Sequence of protein 1:
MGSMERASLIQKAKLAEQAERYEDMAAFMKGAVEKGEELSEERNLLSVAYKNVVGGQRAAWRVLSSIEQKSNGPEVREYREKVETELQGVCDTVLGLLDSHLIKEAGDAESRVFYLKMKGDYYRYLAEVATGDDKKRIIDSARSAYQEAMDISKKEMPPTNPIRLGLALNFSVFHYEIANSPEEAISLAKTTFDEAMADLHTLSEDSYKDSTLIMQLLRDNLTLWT

Contacts between the two chains:
Residue E19 in protein 1 contacts residue R11 in protein 2 (closest heavy-atom distance 2.7 Å).
Residue G176 in protein 1 is in contact with residue I8 in protein 2 (closest heavy-atom distance 3.7 Å).
Residue E187 in protein 1 is in contact with residue A5 in protein 2 (closest heavy-atom distance 3.2 Å).
Residue V51 in protein 1 is in contact with residue R11 in protein 2 (closest heavy-atom distance 3.8 Å).
Residue L223 in protein 1 is in contact with residue R12 in protein 2 (closest heavy-atom distance 4.4 Å).
Residue L179 in protein 1 interacts with residue G6 in protein 2 (closest heavy-atom distance 3.8 Å).
Residue L227 in protein 1 is in contact with residue I8 in protein 2 (closest heavy-atom distance 4.3 Å).
Residue L234 in protein 1 is in contact with residue A5 in protein 2 (closest heavy-atom distance 3.4 Å).
Residue N231 in protein 1 is in contact with residue A5 in protein 2 (closest heavy-atom distance 3.6 Å).
Residue N180 in protein 1 is in contact with residue I8 in protein 2 (closest heavy-atom distance 2.9 Å).
Residue N47 in protein 1 interacts with residue R11 in protein 2 (closest heavy-atom distance 3.8 Å).
Residue I224 in protein 1 contacts residue I8 in protein 2 (closest heavy-atom distance 3.8 Å).
Residue V183 in protein 1 is in contact with residue G6 in protein 2 (closest heavy-atom distance 3.5 Å).
Residue K127 in protein 1 interacts with residue I8 in protein 2 (closest heavy-atom distance 3.2 Å).
Residue L179 in protein 1 is in contact with residue I8 in protein 2 (closest heavy-atom distance 3.6 Å).
Residue N231 in protein 1 contacts residue G6 in protein 2 (closest heavy-atom distance 3.0 Å).
Residue L48 in protein 1 contacts residue R11 in protein 2 (closest heavy-atom distance 3.4 Å).
Residue W235 in protein 1 is in contact with residue A5 in protein 2 (closest heavy-atom distance 3.5 Å).
Residue K54 in protein 1 contacts residue I8 in protein 2 (closest heavy-atom distance 4.2 Å).
Residue V183 in protein 1 is in contact with residue A5 in protein 2 (closest heavy-atom distance 4.5 Å).
Residue V51 in protein 1 is in contact with residue G10 in protein 2 (closest heavy-atom distance 3.9 Å).
Residue M27 in protein 1 interacts with residue R11 in protein 2 (closest heavy-atom distance 4.8 Å).
Residue L227 in protein 1 contacts residue P9 in protein 2 (closest heavy-atom distance 3.7 Å).

These two protein chains interact to form a complex.

Sequence of protein 2:
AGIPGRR